Residue-level contacts at the interface:
Residue T133 in protein 2 interacts with residue S85 in protein 1 (closest heavy-atom distance 3.1 Å).
Residue R134 in protein 2 is in contact with residue S84 in protein 1 (closest heavy-atom distance 4.0 Å).
Residue L478 in protein 2 contacts residue T74 in protein 1 (closest heavy-atom distance 4.1 Å).
Residue V480 in protein 2 contacts residue T74 in protein 1 (closest heavy-atom distance 3.1 Å).
Residue D481 in protein 2 is in contact with residue E75 in protein 1 (closest heavy-atom distance 2.7 Å).
Residue V480 in protein 2 contacts residue E75 in protein 1 (closest heavy-atom distance 4.0 Å).
Residue D481 in protein 2 is in contact with residue T74 in protein 1 (closest heavy-atom distance 3.2 Å).
Residue S479 in protein 2 is in contact with residue T74 in protein 1 (closest heavy-atom distance 3.2 Å).
Residue T133 in protein 2 contacts residue S84 in protein 1 (closest heavy-atom distance 4.7 Å).
Residue V480 in protein 2 contacts residue S76 in protein 1 (closest heavy-atom distance 5.0 Å).
Residue V480 in protein 2 contacts residue T73 in protein 1 (closest heavy-atom distance 4.2 Å).
Residue D481 in protein 2 contacts residue S76 in protein 1 (closest heavy-atom distance 3.3 Å).
Residue T133 in protein 2 interacts with residue S76 in protein 1 (closest heavy-atom distance 3.2 Å).
Residue V480 in protein 2 contacts residue S85 in protein 1 (closest heavy-atom distance 2.9 Å).
Residue R134 in protein 2 interacts with residue V77 in protein 1 (closest heavy-atom distance 3.4 Å).
Residue T133 in protein 2 is in contact with residue V77 in protein 1 (closest heavy-atom distance 4.0 Å).
Residue L482 in protein 2 interacts with residue S76 in protein 1 (closest heavy-atom distance 3.2 Å).
Residue R134 in protein 2 interacts with residue V86 in protein 1 (closest heavy-atom distance 5.0 Å).
Residue T133 in protein 2 is in contact with residue V86 in protein 1 (closest heavy-atom distance 3.7 Å).

Sequence of protein 1:
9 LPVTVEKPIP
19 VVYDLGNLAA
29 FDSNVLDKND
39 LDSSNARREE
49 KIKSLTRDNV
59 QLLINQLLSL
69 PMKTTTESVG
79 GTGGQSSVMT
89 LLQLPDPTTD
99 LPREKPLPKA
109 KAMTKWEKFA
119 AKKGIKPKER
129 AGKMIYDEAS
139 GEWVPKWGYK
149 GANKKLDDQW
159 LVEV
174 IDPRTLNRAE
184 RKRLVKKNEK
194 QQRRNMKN

This data describes a binding interaction between two proteins.

Sequence of protein 2:
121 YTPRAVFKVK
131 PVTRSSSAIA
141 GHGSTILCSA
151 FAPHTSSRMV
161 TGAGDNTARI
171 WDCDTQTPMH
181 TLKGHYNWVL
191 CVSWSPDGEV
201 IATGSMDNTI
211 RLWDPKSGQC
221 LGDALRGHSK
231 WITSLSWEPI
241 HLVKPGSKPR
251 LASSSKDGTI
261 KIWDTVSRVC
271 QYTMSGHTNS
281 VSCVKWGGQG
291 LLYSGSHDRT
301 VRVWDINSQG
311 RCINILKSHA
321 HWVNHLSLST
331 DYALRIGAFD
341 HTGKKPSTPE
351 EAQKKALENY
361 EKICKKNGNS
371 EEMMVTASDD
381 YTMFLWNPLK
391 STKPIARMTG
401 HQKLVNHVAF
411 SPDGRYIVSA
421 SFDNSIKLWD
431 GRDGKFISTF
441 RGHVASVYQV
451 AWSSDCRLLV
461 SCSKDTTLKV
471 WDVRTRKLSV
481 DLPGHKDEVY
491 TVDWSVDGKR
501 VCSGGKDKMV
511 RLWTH